This data describes a binding interaction between two proteins.

Sequence of chain A:
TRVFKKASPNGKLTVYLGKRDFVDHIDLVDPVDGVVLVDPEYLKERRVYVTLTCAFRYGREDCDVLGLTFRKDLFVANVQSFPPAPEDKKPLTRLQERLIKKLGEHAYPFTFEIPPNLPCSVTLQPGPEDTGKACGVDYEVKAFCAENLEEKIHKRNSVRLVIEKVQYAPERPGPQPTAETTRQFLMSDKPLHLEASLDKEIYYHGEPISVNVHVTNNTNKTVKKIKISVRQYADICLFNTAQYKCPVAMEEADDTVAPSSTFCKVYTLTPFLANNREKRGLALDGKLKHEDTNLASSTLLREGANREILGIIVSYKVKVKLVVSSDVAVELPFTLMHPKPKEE

Sequence of chain B:
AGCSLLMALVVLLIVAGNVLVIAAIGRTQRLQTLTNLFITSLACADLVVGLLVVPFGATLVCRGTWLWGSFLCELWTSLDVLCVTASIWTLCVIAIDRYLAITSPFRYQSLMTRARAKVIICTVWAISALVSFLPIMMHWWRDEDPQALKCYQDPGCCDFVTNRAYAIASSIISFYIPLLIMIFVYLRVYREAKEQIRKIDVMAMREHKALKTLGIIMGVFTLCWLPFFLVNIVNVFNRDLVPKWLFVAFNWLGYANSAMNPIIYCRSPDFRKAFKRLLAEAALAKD

Residue-level contacts at the interface:
Residue L71 in chain A contacts residue R108 in chain B (closest heavy-atom distance 4.0 Å).
Residue D69 in chain A interacts with residue R108 in chain B (closest heavy-atom distance 3.0 Å).
Residue K77 in chain A interacts with residue I210 in chain B (closest heavy-atom distance 3.2 Å).
Residue R65 in chain A contacts residue Y118 in chain B (closest heavy-atom distance 4.0 Å).
Residue L243 in chain A contacts residue F116 in chain B (closest heavy-atom distance 3.5 Å).
Residue L71 in chain A interacts with residue I236 in chain B (closest heavy-atom distance 3.7 Å).
Residue V70 in chain A contacts residue T232 in chain B (closest heavy-atom distance 3.5 Å).
Residue I241 in chain A contacts residue F116 in chain B (closest heavy-atom distance 3.3 Å).
Residue R103 in chain A is in contact with residue L322 in chain B (closest heavy-atom distance 3.6 Å).
Residue D67 in chain A contacts residue R40 in chain B (closest heavy-atom distance 2.7 Å).
Residue L104 in chain A interacts with residue L322 in chain B (closest heavy-atom distance 3.9 Å).
Residue Y63 in chain A interacts with residue P115 in chain B (closest heavy-atom distance 3.3 Å).
Residue R285 in chain A is in contact with residue Q119 in chain B (closest heavy-atom distance 2.5 Å).
Residue T6 in chain A interacts with residue L322 in chain B (closest heavy-atom distance 3.0 Å).
Residue L71 in chain A interacts with residue T232 in chain B (closest heavy-atom distance 3.3 Å).
Residue T136 in chain A is in contact with residue Q39 in chain B (closest heavy-atom distance 4.0 Å).
Residue K77 in chain A interacts with residue Q206 in chain B (closest heavy-atom distance 2.8 Å).
Residue E66 in chain A contacts residue T43 in chain B (closest heavy-atom distance 3.4 Å).
Residue V70 in chain A interacts with residue R108 in chain B (closest heavy-atom distance 4.0 Å).
Residue P14 in chain A contacts residue E313 in chain B (closest heavy-atom distance 3.5 Å).
Residue L73 in chain A interacts with residue A229 in chain B (closest heavy-atom distance 3.7 Å).
Residue L73 in chain A interacts with residue A203 in chain B (closest heavy-atom distance 3.7 Å).
Residue Y63 in chain A is in contact with residue Q119 in chain B (closest heavy-atom distance 2.9 Å).
Residue E66 in chain A is in contact with residue R108 in chain B (closest heavy-atom distance 4.0 Å).
Residue V70 in chain A contacts residue I49 in chain B (closest heavy-atom distance 3.3 Å).
Residue R103 in chain A interacts with residue K324 in chain B (closest heavy-atom distance 3.6 Å).
Residue R99 in chain A interacts with residue D325 in chain B (closest heavy-atom distance 3.7 Å).
Residue R103 in chain A contacts residue D325 in chain B (closest heavy-atom distance 3.1 Å).
Residue V70 in chain A is in contact with residue Y284 in chain B (closest heavy-atom distance 3.2 Å).
Residue Y249 in chain A is in contact with residue R117 in chain B (closest heavy-atom distance 3.5 Å).
Residue Y63 in chain A interacts with residue F116 in chain B (closest heavy-atom distance 3.4 Å).
Residue A12 in chain A interacts with residue A315 in chain B (closest heavy-atom distance 3.4 Å).
Residue L71 in chain A contacts residue L233 in chain B (closest heavy-atom distance 3.5 Å).
Residue K11 in chain A is in contact with residue A315 in chain B (closest heavy-atom distance 3.5 Å).
Residue F75 in chain A contacts residue A111 in chain B (closest heavy-atom distance 3.9 Å).
Residue K10 in chain A is in contact with residue A318 in chain B (closest heavy-atom distance 3.2 Å).
Residue R285 in chain A is in contact with residue T123 in chain B (closest heavy-atom distance 3.0 Å).
Residue G64 in chain A contacts residue Q119 in chain B (closest heavy-atom distance 3.8 Å).
Residue T136 in chain A interacts with residue Q42 in chain B (closest heavy-atom distance 3.4 Å).
Residue R285 in chain A contacts residue M122 in chain B (closest heavy-atom distance 3.9 Å).
Residue T136 in chain A interacts with residue R124 in chain B (closest heavy-atom distance 3.4 Å).
Residue R103 in chain A is in contact with residue A323 in chain B (closest heavy-atom distance 2.8 Å).
Residue E66 in chain A contacts residue T45 in chain B (closest heavy-atom distance 2.7 Å).
Residue F75 in chain A interacts with residue R108 in chain B (closest heavy-atom distance 3.2 Å).
Residue L100 in chain A is in contact with residue L322 in chain B (closest heavy-atom distance 4.0 Å).
Residue Y249 in chain A is in contact with residue F116 in chain B (closest heavy-atom distance 3.7 Å).
Residue F61 in chain A contacts residue F116 in chain B (closest heavy-atom distance 3.4 Å).
Residue F244 in chain A interacts with residue Q206 in chain B (closest heavy-atom distance 3.4 Å).
Residue R285 in chain A contacts residue S120 in chain B (closest heavy-atom distance 3.4 Å).
Residue L71 in chain A interacts with residue I112 in chain B (closest heavy-atom distance 4.0 Å).
Residue T136 in chain A is in contact with residue T43 in chain B (closest heavy-atom distance 4.0 Å).
Residue C68 in chain A interacts with residue P288 in chain B (closest heavy-atom distance 3.8 Å).
Residue R65 in chain A contacts residue L44 in chain B (closest heavy-atom distance 3.5 Å).
Residue D69 in chain A contacts residue S287 in chain B (closest heavy-atom distance 3.7 Å).
Residue E134 in chain A interacts with residue R124 in chain B (closest heavy-atom distance 2.8 Å).
Residue V8 in chain A interacts with residue L322 in chain B (closest heavy-atom distance 4.0 Å).
Residue L243 in chain A is in contact with residue K209 in chain B (closest heavy-atom distance 3.2 Å).
Residue R65 in chain A is in contact with residue Q119 in chain B (closest heavy-atom distance 2.7 Å).
Residue F9 in chain A contacts residue A318 in chain B (closest heavy-atom distance 3.6 Å).
Residue L71 in chain A interacts with residue A229 in chain B (closest heavy-atom distance 3.7 Å).